Sequence of protein 1:
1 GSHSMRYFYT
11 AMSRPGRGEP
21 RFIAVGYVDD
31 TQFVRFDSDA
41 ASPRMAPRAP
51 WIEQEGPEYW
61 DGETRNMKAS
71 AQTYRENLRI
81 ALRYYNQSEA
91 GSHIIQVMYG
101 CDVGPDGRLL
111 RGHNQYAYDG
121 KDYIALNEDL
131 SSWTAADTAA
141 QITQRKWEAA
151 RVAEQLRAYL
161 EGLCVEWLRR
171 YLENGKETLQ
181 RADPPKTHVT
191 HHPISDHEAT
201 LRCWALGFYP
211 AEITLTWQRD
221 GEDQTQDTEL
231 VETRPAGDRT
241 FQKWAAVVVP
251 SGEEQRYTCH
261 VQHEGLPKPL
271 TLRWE

Contacts between the two chains:
Residue M67 in protein 1 contacts residue S2 in protein 2 (closest heavy-atom distance 3.4 Å).
Residue Y74 in protein 1 contacts residue T6 in protein 2 (closest heavy-atom distance 4.4 Å).
Residue W147 in protein 1 interacts with residue S8 in protein 2 (closest heavy-atom distance 2.9 Å).
Residue Y7 in protein 1 contacts residue L1 in protein 2 (closest heavy-atom distance 2.9 Å).
Residue F33 in protein 1 contacts residue L1 in protein 2 (closest heavy-atom distance 4.8 Å).
Residue Y74 in protein 1 contacts residue F9 in protein 2 (closest heavy-atom distance 4.8 Å).
Residue W147 in protein 1 contacts residue F9 in protein 2 (closest heavy-atom distance 3.9 Å).
Residue Y159 in protein 1 is in contact with residue V5 in protein 2 (closest heavy-atom distance 4.6 Å).
Residue V152 in protein 1 interacts with residue V5 in protein 2 (closest heavy-atom distance 4.4 Å).
Residue S70 in protein 1 interacts with residue S3 in protein 2 (closest heavy-atom distance 4.8 Å).
Residue N77 in protein 1 contacts residue F9 in protein 2 (closest heavy-atom distance 2.8 Å).
Residue A69 in protein 1 is in contact with residue T6 in protein 2 (closest heavy-atom distance 4.8 Å).
Residue Y84 in protein 1 contacts residue F9 in protein 2 (closest heavy-atom distance 2.7 Å).
Residue Q155 in protein 1 is in contact with residue K7 in protein 2 (closest heavy-atom distance 3.3 Å).
Residue T73 in protein 1 contacts residue K7 in protein 2 (closest heavy-atom distance 3.6 Å).
Residue Y171 in protein 1 contacts residue L1 in protein 2 (closest heavy-atom distance 2.8 Å).
Residue Y7 in protein 1 interacts with residue S2 in protein 2 (closest heavy-atom distance 3.3 Å).
Residue K146 in protein 1 is in contact with residue S8 in protein 2 (closest heavy-atom distance 4.7 Å).
Residue I95 in protein 1 interacts with residue F9 in protein 2 (closest heavy-atom distance 3.8 Å).
Residue M45 in protein 1 interacts with residue S2 in protein 2 (closest heavy-atom distance 4.6 Å).
Residue I80 in protein 1 interacts with residue S8 in protein 2 (closest heavy-atom distance 3.9 Å).
Residue Y159 in protein 1 contacts residue P4 in protein 2 (closest heavy-atom distance 3.6 Å).
Residue E63 in protein 1 is in contact with residue L1 in protein 2 (closest heavy-atom distance 3.2 Å).
Residue T73 in protein 1 interacts with residue S8 in protein 2 (closest heavy-atom distance 4.2 Å).
Residue N66 in protein 1 is in contact with residue S3 in protein 2 (closest heavy-atom distance 3.0 Å).
Residue Y99 in protein 1 is in contact with residue S3 in protein 2 (closest heavy-atom distance 2.8 Å).
Residue Y59 in protein 1 is in contact with residue L1 in protein 2 (closest heavy-atom distance 3.6 Å).
Residue I142 in protein 1 is in contact with residue F9 in protein 2 (closest heavy-atom distance 4.7 Å).
Residue L163 in protein 1 is in contact with residue L1 in protein 2 (closest heavy-atom distance 4.3 Å).
Residue M5 in protein 1 interacts with residue L1 in protein 2 (closest heavy-atom distance 3.9 Å).
Residue N66 in protein 1 interacts with residue P4 in protein 2 (closest heavy-atom distance 3.6 Å).
Residue N66 in protein 1 is in contact with residue S2 in protein 2 (closest heavy-atom distance 2.6 Å).
Residue Y9 in protein 1 is in contact with residue T6 in protein 2 (closest heavy-atom distance 4.9 Å).
Residue Y159 in protein 1 is in contact with residue L1 in protein 2 (closest heavy-atom distance 2.6 Å).
Residue Q155 in protein 1 interacts with residue V5 in protein 2 (closest heavy-atom distance 3.9 Å).
Residue A81 in protein 1 contacts residue F9 in protein 2 (closest heavy-atom distance 5.0 Å).
Residue T143 in protein 1 contacts residue F9 in protein 2 (closest heavy-atom distance 2.7 Å).
Residue T73 in protein 1 is in contact with residue T6 in protein 2 (closest heavy-atom distance 3.7 Å).
Residue V152 in protein 1 interacts with residue K7 in protein 2 (closest heavy-atom distance 3.6 Å).
Residue Y9 in protein 1 is in contact with residue S2 in protein 2 (closest heavy-atom distance 3.9 Å).
Residue N77 in protein 1 is in contact with residue K7 in protein 2 (closest heavy-atom distance 3.8 Å).
Residue W167 in protein 1 is in contact with residue L1 in protein 2 (closest heavy-atom distance 3.5 Å).
Residue L163 in protein 1 contacts residue P4 in protein 2 (closest heavy-atom distance 4.5 Å).
Residue Y9 in protein 1 contacts residue S3 in protein 2 (closest heavy-atom distance 4.3 Å).
Residue Y159 in protein 1 interacts with residue S2 in protein 2 (closest heavy-atom distance 3.6 Å).
Residue I80 in protein 1 contacts residue F9 in protein 2 (closest heavy-atom distance 3.7 Å).
Residue S70 in protein 1 interacts with residue T6 in protein 2 (closest heavy-atom distance 3.3 Å).
Residue L156 in protein 1 interacts with residue S3 in protein 2 (closest heavy-atom distance 4.0 Å).
Residue T143 in protein 1 interacts with residue S8 in protein 2 (closest heavy-atom distance 4.8 Å).
Residue Y116 in protein 1 interacts with residue F9 in protein 2 (closest heavy-atom distance 4.0 Å).
Residue Y123 in protein 1 is in contact with residue F9 in protein 2 (closest heavy-atom distance 3.8 Å).
Residue E63 in protein 1 contacts residue S2 in protein 2 (closest heavy-atom distance 2.9 Å).
Residue Y159 in protein 1 contacts residue S3 in protein 2 (closest heavy-atom distance 3.5 Å).
Residue W147 in protein 1 is in contact with residue K7 in protein 2 (closest heavy-atom distance 3.7 Å).
Residue L156 in protein 1 is in contact with residue V5 in protein 2 (closest heavy-atom distance 4.0 Å).
Residue K146 in protein 1 contacts residue F9 in protein 2 (closest heavy-atom distance 2.7 Å).
Residue N77 in protein 1 interacts with residue S8 in protein 2 (closest heavy-atom distance 3.1 Å).
Residue Y99 in protein 1 contacts residue S2 in protein 2 (closest heavy-atom distance 3.4 Å).

This data describes a binding interaction between two proteins.

Sequence of protein 2:
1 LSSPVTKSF